Sequence of protein 2:
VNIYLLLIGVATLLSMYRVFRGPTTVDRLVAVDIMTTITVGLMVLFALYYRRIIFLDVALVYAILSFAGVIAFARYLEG

Sequence of protein 1:
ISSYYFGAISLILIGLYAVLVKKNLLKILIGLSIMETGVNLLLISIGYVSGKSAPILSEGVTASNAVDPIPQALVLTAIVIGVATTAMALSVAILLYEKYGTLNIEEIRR

This data describes a binding interaction between two proteins.

Interface contacts:
Residue L58 in protein 1 contacts residue I57 in protein 2 (closest heavy-atom distance 4.3 Å).
Residue I57 in protein 1 is in contact with residue I57 in protein 2 (closest heavy-atom distance 3.2 Å).
Residue L58 in protein 1 is in contact with residue I56 in protein 2 (closest heavy-atom distance 4.4 Å).
Residue V62 in protein 1 interacts with residue R55 in protein 2 (closest heavy-atom distance 3.4 Å).
Residue S54 in protein 1 contacts residue R55 in protein 2 (closest heavy-atom distance 4.3 Å).
Residue A55 in protein 1 interacts with residue R55 in protein 2 (closest heavy-atom distance 3.8 Å).
Residue G61 in protein 1 interacts with residue R55 in protein 2 (closest heavy-atom distance 4.8 Å).
Residue L58 in protein 1 contacts residue R55 in protein 2 (closest heavy-atom distance 3.4 Å).